Sequence of the second protein:
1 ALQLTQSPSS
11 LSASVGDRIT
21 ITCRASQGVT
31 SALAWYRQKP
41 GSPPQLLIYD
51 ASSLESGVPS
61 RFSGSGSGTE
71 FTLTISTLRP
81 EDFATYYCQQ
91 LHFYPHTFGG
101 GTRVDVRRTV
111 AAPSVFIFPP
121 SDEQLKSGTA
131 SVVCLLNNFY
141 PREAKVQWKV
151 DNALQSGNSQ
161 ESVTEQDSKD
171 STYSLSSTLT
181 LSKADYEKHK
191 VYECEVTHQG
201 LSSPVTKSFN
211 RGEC

These two protein chains interact to form a complex.

Residue-level contacts at the interface:
Residue H92 in the second protein is in contact with residue A6 in the first protein (closest heavy-atom distance 3.6 Å).
Residue H96 in the second protein interacts with residue D3 in the first protein (closest heavy-atom distance 2.7 Å).
Residue H92 in the second protein interacts with residue L2 in the first protein (closest heavy-atom distance 3.2 Å).
Residue F93 in the second protein is in contact with residue D3 in the first protein (closest heavy-atom distance 4.1 Å).
Residue Y94 in the second protein is in contact with residue E1 in the first protein (closest heavy-atom distance 2.8 Å).
Residue F93 in the second protein is in contact with residue E1 in the first protein (closest heavy-atom distance 3.4 Å).
Residue Y94 in the second protein contacts residue D3 in the first protein (closest heavy-atom distance 3.4 Å).
Residue Y94 in the second protein contacts residue K4 in the first protein (closest heavy-atom distance 3.4 Å).
Residue H92 in the second protein is in contact with residue D3 in the first protein (closest heavy-atom distance 2.6 Å).
Residue H92 in the second protein interacts with residue N7 in the first protein (closest heavy-atom distance 5.0 Å).
Residue F93 in the second protein contacts residue L2 in the first protein (closest heavy-atom distance 3.6 Å).
Residue L91 in the second protein contacts residue D3 in the first protein (closest heavy-atom distance 2.9 Å).
Residue Y94 in the second protein is in contact with residue L2 in the first protein (closest heavy-atom distance 3.5 Å).
Residue H92 in the second protein contacts residue E1 in the first protein (closest heavy-atom distance 4.5 Å).

Sequence of the first protein:
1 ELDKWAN